Residue-level contacts at the interface:
Residue R46 in the first protein is in contact with residue V160 in the second protein (closest heavy-atom distance 3.8 Å).
Residue E161 in the first protein interacts with residue K23 in the second protein (closest heavy-atom distance 2.5 Å).
Residue F20 in the first protein interacts with residue Q163 in the second protein (closest heavy-atom distance 3.6 Å).
Residue D152 in the first protein is in contact with residue K57 in the second protein (closest heavy-atom distance 3.2 Å).
Residue K23 in the first protein contacts residue Q163 in the second protein (closest heavy-atom distance 3.3 Å).
Residue F20 in the first protein contacts residue S164 in the second protein (closest heavy-atom distance 3.9 Å).
Residue R83 in the first protein contacts residue R46 in the second protein (closest heavy-atom distance 2.8 Å).
Residue E45 in the first protein contacts residue V160 in the second protein (closest heavy-atom distance 2.8 Å).
Residue K57 in the first protein is in contact with residue E149 in the second protein (closest heavy-atom distance 3.4 Å).
Residue E45 in the first protein is in contact with residue P159 in the second protein (closest heavy-atom distance 3.6 Å).
Residue Q163 in the first protein interacts with residue I21 in the second protein (closest heavy-atom distance 2.6 Å).
Residue Q163 in the first protein interacts with residue K23 in the second protein (closest heavy-atom distance 3.3 Å).
Residue L22 in the first protein is in contact with residue V160 in the second protein (closest heavy-atom distance 3.8 Å).
Residue V162 in the first protein contacts residue I21 in the second protein (closest heavy-atom distance 3.4 Å).
Residue N158 in the first protein interacts with residue C47 in the second protein (closest heavy-atom distance 2.9 Å).
Residue K57 in the first protein interacts with residue R150 in the second protein (closest heavy-atom distance 3.2 Å).
Residue K23 in the first protein is in contact with residue V160 in the second protein (closest heavy-atom distance 3.5 Å).
Residue I21 in the first protein is in contact with residue E161 in the second protein (closest heavy-atom distance 3.9 Å).
Residue V160 in the first protein contacts residue K23 in the second protein (closest heavy-atom distance 3.5 Å).
Residue V160 in the first protein is in contact with residue L34 in the second protein (closest heavy-atom distance 3.6 Å).
Residue V160 in the first protein interacts with residue L22 in the second protein (closest heavy-atom distance 3.8 Å).
Residue V160 in the first protein interacts with residue R46 in the second protein (closest heavy-atom distance 3.8 Å).
Residue R46 in the first protein contacts residue N158 in the second protein (closest heavy-atom distance 3.0 Å).
Residue P159 in the first protein contacts residue K23 in the second protein (closest heavy-atom distance 3.6 Å).
Residue I21 in the first protein contacts residue Q163 in the second protein (closest heavy-atom distance 2.6 Å).
Residue K23 in the first protein is in contact with residue P159 in the second protein (closest heavy-atom distance 3.6 Å).
Residue K57 in the first protein is in contact with residue D152 in the second protein (closest heavy-atom distance 3.2 Å).
Residue Q163 in the first protein contacts residue H28 in the second protein (closest heavy-atom distance 3.7 Å).
Residue R150 in the first protein interacts with residue K57 in the second protein (closest heavy-atom distance 3.2 Å).
Residue E149 in the first protein interacts with residue K57 in the second protein (closest heavy-atom distance 3.4 Å).
Residue R46 in the first protein is in contact with residue R83 in the second protein (closest heavy-atom distance 2.8 Å).
Residue E161 in the first protein interacts with residue I21 in the second protein (closest heavy-atom distance 3.9 Å).
Residue S164 in the first protein is in contact with residue F20 in the second protein (closest heavy-atom distance 3.9 Å).
Residue F61 in the first protein interacts with residue L155 in the second protein (closest heavy-atom distance 2.8 Å).
Residue P159 in the first protein is in contact with residue E45 in the second protein (closest heavy-atom distance 3.6 Å).
Residue V162 in the first protein is in contact with residue L22 in the second protein (closest heavy-atom distance 3.9 Å).
Residue C47 in the first protein interacts with residue N158 in the second protein (closest heavy-atom distance 2.9 Å).
Residue P159 in the first protein interacts with residue A24 in the second protein (closest heavy-atom distance 3.8 Å).
Residue L34 in the first protein is in contact with residue V160 in the second protein (closest heavy-atom distance 3.6 Å).
Residue L25 in the first protein interacts with residue N158 in the second protein (closest heavy-atom distance 3.4 Å).
Residue R46 in the first protein contacts residue A157 in the second protein (closest heavy-atom distance 3.8 Å).
Residue N158 in the first protein is in contact with residue R46 in the second protein (closest heavy-atom distance 3.0 Å).
Residue V160 in the first protein interacts with residue E45 in the second protein (closest heavy-atom distance 2.8 Å).
Residue Q163 in the first protein interacts with residue F20 in the second protein (closest heavy-atom distance 3.6 Å).
Residue I21 in the first protein interacts with residue V162 in the second protein (closest heavy-atom distance 3.4 Å).
Residue N158 in the first protein contacts residue S49 in the second protein (closest heavy-atom distance 3.3 Å).
Residue A24 in the first protein is in contact with residue P159 in the second protein (closest heavy-atom distance 3.8 Å).
Residue L22 in the first protein contacts residue E161 in the second protein (closest heavy-atom distance 3.3 Å).
Residue S49 in the first protein interacts with residue N158 in the second protein (closest heavy-atom distance 3.3 Å).
Residue K23 in the first protein contacts residue E161 in the second protein (closest heavy-atom distance 2.5 Å).
Residue L22 in the first protein contacts residue V162 in the second protein (closest heavy-atom distance 3.9 Å).
Residue R19 in the first protein is in contact with residue S164 in the second protein (closest heavy-atom distance 3.4 Å).
Residue T78 in the first protein is in contact with residue R150 in the second protein (closest heavy-atom distance 3.9 Å).
Residue N158 in the first protein interacts with residue L25 in the second protein (closest heavy-atom distance 3.4 Å).
Residue A157 in the first protein contacts residue R46 in the second protein (closest heavy-atom distance 3.8 Å).
Residue L155 in the first protein is in contact with residue F61 in the second protein (closest heavy-atom distance 2.8 Å).
Residue S164 in the first protein contacts residue R19 in the second protein (closest heavy-atom distance 3.4 Å).
Residue E161 in the first protein contacts residue L22 in the second protein (closest heavy-atom distance 3.3 Å).
Residue H28 in the first protein is in contact with residue Q163 in the second protein (closest heavy-atom distance 3.7 Å).
Residue R150 in the first protein is in contact with residue T78 in the second protein (closest heavy-atom distance 3.9 Å).

Sequence of the first protein:
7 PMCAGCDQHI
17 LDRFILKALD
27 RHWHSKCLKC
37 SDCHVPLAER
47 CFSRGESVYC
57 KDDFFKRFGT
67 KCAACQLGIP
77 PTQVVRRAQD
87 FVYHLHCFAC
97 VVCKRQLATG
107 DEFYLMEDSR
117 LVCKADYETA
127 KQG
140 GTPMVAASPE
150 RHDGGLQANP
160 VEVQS

This data describes a binding interaction between two proteins.

Sequence of the second protein:
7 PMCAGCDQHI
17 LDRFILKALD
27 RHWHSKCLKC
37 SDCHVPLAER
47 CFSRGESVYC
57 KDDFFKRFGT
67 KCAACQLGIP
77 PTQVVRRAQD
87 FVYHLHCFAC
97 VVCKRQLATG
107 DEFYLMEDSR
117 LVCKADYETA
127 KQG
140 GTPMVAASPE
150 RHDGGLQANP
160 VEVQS